Sequence of the second protein:
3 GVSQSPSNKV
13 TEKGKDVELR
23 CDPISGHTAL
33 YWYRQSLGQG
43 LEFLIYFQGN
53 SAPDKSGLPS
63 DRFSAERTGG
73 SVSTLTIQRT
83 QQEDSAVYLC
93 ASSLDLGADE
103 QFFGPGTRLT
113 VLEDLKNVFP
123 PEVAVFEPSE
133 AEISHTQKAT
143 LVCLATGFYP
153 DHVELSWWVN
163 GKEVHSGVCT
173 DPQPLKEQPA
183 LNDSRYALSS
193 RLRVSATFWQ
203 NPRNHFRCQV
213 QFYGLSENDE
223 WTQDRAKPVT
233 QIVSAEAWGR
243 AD

Sequence of the first protein:
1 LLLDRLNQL

The following describes two proteins that form a bound complex.

Residue-level contacts at the interface:
Residue G99 in the second protein contacts residue L6 in the first protein (closest heavy-atom distance 3.1 Å).
Residue G99 in the second protein is in contact with residue R5 in the first protein (closest heavy-atom distance 3.6 Å).
Residue T30 in the second protein interacts with residue Q8 in the first protein (closest heavy-atom distance 3.8 Å).
Residue L98 in the second protein interacts with residue L6 in the first protein (closest heavy-atom distance 4.0 Å).
Residue G99 in the second protein contacts residue N7 in the first protein (closest heavy-atom distance 4.2 Å).
Residue L98 in the second protein is in contact with residue Q8 in the first protein (closest heavy-atom distance 4.8 Å).
Residue A100 in the second protein interacts with residue L6 in the first protein (closest heavy-atom distance 4.5 Å).
Residue D97 in the second protein contacts residue N7 in the first protein (closest heavy-atom distance 3.8 Å).
Residue D97 in the second protein contacts residue L6 in the first protein (closest heavy-atom distance 3.8 Å).
Residue D97 in the second protein interacts with residue Q8 in the first protein (closest heavy-atom distance 3.2 Å).
Residue Q50 in the second protein contacts residue Q8 in the first protein (closest heavy-atom distance 3.5 Å).